Sequence of the first protein:
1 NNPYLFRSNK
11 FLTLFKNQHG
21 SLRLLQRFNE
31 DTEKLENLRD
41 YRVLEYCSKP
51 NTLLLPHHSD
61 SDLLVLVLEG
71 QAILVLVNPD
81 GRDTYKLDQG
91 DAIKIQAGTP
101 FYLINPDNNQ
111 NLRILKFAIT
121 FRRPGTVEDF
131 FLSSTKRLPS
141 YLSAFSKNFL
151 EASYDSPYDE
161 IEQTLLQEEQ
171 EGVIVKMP

Sequence of the second protein:
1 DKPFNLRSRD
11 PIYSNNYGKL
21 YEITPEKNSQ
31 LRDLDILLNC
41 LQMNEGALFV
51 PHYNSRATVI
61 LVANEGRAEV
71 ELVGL

Interface contacts:
Residue L64 in the first protein is in contact with residue L31 in the second protein (closest heavy-atom distance 4.3 Å).
Residue K94 in the first protein is in contact with residue D33 in the second protein (closest heavy-atom distance 4.5 Å).
Residue L38 in the first protein is in contact with residue T58 in the second protein (closest heavy-atom distance 4.1 Å).
Residue D62 in the first protein is in contact with residue L34 in the second protein (closest heavy-atom distance 4.3 Å).
Residue A92 in the first protein contacts residue K2 in the second protein (closest heavy-atom distance 4.8 Å).
Residue R113 in the first protein contacts residue N64 in the second protein (closest heavy-atom distance 2.8 Å).
Residue I119 in the first protein is in contact with residue L34 in the second protein (closest heavy-atom distance 4.1 Å).
Residue A92 in the first protein is in contact with residue P3 in the second protein (closest heavy-atom distance 3.4 Å).
Residue I93 in the first protein contacts residue K2 in the second protein (closest heavy-atom distance 4.7 Å).
Residue D88 in the first protein contacts residue N5 in the second protein (closest heavy-atom distance 4.6 Å).
Residue G90 in the first protein is in contact with residue L6 in the second protein (closest heavy-atom distance 3.1 Å).
Residue A92 in the first protein is in contact with residue F4 in the second protein (closest heavy-atom distance 3.0 Å).
Residue G90 in the first protein contacts residue F4 in the second protein (closest heavy-atom distance 4.2 Å).
Residue L64 in the first protein interacts with residue L34 in the second protein (closest heavy-atom distance 4.7 Å).
Residue D91 in the first protein interacts with residue N5 in the second protein (closest heavy-atom distance 2.7 Å).
Residue V43 in the first protein interacts with residue I60 in the second protein (closest heavy-atom distance 4.9 Å).
Residue Q89 in the first protein contacts residue R7 in the second protein (closest heavy-atom distance 3.2 Å).
Residue Y41 in the first protein contacts residue L34 in the second protein (closest heavy-atom distance 5.0 Å).
Residue L64 in the first protein contacts residue F4 in the second protein (closest heavy-atom distance 4.9 Å).
Residue D91 in the first protein interacts with residue P3 in the second protein (closest heavy-atom distance 4.7 Å).
Residue G90 in the first protein is in contact with residue N5 in the second protein (closest heavy-atom distance 3.3 Å).
Residue K94 in the first protein contacts residue Q30 in the second protein (closest heavy-atom distance 3.0 Å).
Residue L68 in the first protein contacts residue N64 in the second protein (closest heavy-atom distance 3.4 Å).
Residue Y41 in the first protein contacts residue I36 in the second protein (closest heavy-atom distance 4.7 Å).
Residue A92 in the first protein interacts with residue L6 in the second protein (closest heavy-atom distance 4.6 Å).
Residue L64 in the first protein is in contact with residue L38 in the second protein (closest heavy-atom distance 4.0 Å).
Residue Y4 in the first protein interacts with residue L72 in the second protein (closest heavy-atom distance 3.7 Å).
Residue A92 in the first protein interacts with residue L38 in the second protein (closest heavy-atom distance 4.2 Å).
Residue Q89 in the first protein interacts with residue N5 in the second protein (closest heavy-atom distance 3.3 Å).
Residue K94 in the first protein contacts residue L34 in the second protein (closest heavy-atom distance 3.7 Å).
Residue G90 in the first protein interacts with residue R7 in the second protein (closest heavy-atom distance 4.0 Å).
Residue F117 in the first protein is in contact with residue I60 in the second protein (closest heavy-atom distance 3.6 Å).
Residue I93 in the first protein is in contact with residue F4 in the second protein (closest heavy-atom distance 4.5 Å).
Residue Y85 in the first protein is in contact with residue D1 in the second protein (closest heavy-atom distance 3.5 Å).
Residue L66 in the first protein is in contact with residue L38 in the second protein (closest heavy-atom distance 4.4 Å).
Residue Q89 in the first protein interacts with residue N64 in the second protein (closest heavy-atom distance 4.6 Å).
Residue L115 in the first protein is in contact with residue V62 in the second protein (closest heavy-atom distance 3.9 Å).
Residue Y85 in the first protein is in contact with residue P3 in the second protein (closest heavy-atom distance 3.5 Å).
Residue N37 in the first protein interacts with residue T58 in the second protein (closest heavy-atom distance 3.3 Å).
Residue F28 in the first protein interacts with residue I60 in the second protein (closest heavy-atom distance 3.7 Å).
Residue D91 in the first protein contacts residue F4 in the second protein (closest heavy-atom distance 3.7 Å).
Residue I93 in the first protein interacts with residue Q30 in the second protein (closest heavy-atom distance 3.9 Å).
Residue L87 in the first protein interacts with residue P3 in the second protein (closest heavy-atom distance 3.7 Å).
Residue L64 in the first protein contacts residue I36 in the second protein (closest heavy-atom distance 4.2 Å).
Residue I93 in the first protein contacts residue D1 in the second protein (closest heavy-atom distance 4.7 Å).
Residue A92 in the first protein interacts with residue N5 in the second protein (closest heavy-atom distance 4.9 Å).
Residue L66 in the first protein contacts residue L6 in the second protein (closest heavy-atom distance 4.0 Å).
Residue L38 in the first protein is in contact with residue I60 in the second protein (closest heavy-atom distance 4.4 Å).
Residue K94 in the first protein interacts with residue D1 in the second protein (closest heavy-atom distance 4.8 Å).
Residue I93 in the first protein contacts residue P3 in the second protein (closest heavy-atom distance 4.1 Å).
Residue F117 in the first protein contacts residue I36 in the second protein (closest heavy-atom distance 4.0 Å).
Residue Y85 in the first protein contacts residue K2 in the second protein (closest heavy-atom distance 4.3 Å).

These two protein chains interact to form a complex.